Sequence of chain B:
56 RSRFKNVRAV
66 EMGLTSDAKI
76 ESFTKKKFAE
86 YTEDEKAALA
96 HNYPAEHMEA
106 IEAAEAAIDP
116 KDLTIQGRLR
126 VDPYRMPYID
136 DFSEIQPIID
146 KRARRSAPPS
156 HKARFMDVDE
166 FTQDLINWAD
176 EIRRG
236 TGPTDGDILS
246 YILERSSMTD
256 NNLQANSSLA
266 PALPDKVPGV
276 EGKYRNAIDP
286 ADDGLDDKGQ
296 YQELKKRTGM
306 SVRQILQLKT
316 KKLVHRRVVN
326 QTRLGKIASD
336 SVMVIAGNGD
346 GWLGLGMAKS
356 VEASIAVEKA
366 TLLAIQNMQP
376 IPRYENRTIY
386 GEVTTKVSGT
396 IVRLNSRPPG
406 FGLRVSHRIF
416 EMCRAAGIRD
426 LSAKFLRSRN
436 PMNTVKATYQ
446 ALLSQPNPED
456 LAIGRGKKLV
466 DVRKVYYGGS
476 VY

Residue-level contacts at the interface:
Residue F160 in chain B interacts with residue L67 in chain A (closest heavy-atom distance 4.5 Å).
Residue R159 in chain B interacts with residue T64 in chain A (closest heavy-atom distance 4.0 Å).
Residue A158 in chain B is in contact with residue L65 in chain A (closest heavy-atom distance 3.8 Å).
Residue M253 in chain B interacts with residue L65 in chain A (closest heavy-atom distance 4.9 Å).
Residue F160 in chain B interacts with residue L65 in chain A (closest heavy-atom distance 3.8 Å).
Residue R159 in chain B interacts with residue L65 in chain A (closest heavy-atom distance 3.5 Å).

Sequence of chain A:
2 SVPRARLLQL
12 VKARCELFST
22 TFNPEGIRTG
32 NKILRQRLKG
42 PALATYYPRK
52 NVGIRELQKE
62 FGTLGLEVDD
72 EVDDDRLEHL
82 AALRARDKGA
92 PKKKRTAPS

This data describes a binding interaction between two proteins.